Contacts between the two chains:
Residue Y98 in protein 2 is in contact with residue R67 in protein 1 (closest heavy-atom distance 4.7 Å).
Residue Y98 in protein 2 interacts with residue H65 in protein 1 (closest heavy-atom distance 3.1 Å).
Residue D99 in protein 2 is in contact with residue Y68 in protein 1 (closest heavy-atom distance 4.9 Å).
Residue Y98 in protein 2 interacts with residue I64 in protein 1 (closest heavy-atom distance 3.3 Å).
Residue Y98 in protein 2 contacts residue I66 in protein 1 (closest heavy-atom distance 3.4 Å).
Residue E180 in protein 2 contacts residue T63 in protein 1 (closest heavy-atom distance 4.5 Å).
Residue L150 in protein 2 is in contact with residue I66 in protein 1 (closest heavy-atom distance 4.6 Å).
Residue E180 in protein 2 is in contact with residue I64 in protein 1 (closest heavy-atom distance 3.2 Å).
Residue L150 in protein 2 contacts residue L56 in protein 1 (closest heavy-atom distance 3.7 Å).
Residue G181 in protein 2 contacts residue I64 in protein 1 (closest heavy-atom distance 4.5 Å).
Residue L150 in protein 2 contacts residue Y68 in protein 1 (closest heavy-atom distance 3.5 Å).
Residue D99 in protein 2 interacts with residue H65 in protein 1 (closest heavy-atom distance 4.0 Å).
Residue D99 in protein 2 is in contact with residue I66 in protein 1 (closest heavy-atom distance 3.5 Å).
Residue D99 in protein 2 is in contact with residue R67 in protein 1 (closest heavy-atom distance 2.5 Å).

Sequence of protein 1:
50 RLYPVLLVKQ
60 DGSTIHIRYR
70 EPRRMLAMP

Sequence of protein 2:
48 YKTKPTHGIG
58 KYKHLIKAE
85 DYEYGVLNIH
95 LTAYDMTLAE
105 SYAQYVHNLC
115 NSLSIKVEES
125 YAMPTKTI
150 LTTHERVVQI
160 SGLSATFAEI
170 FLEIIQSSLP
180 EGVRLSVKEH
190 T

This data describes a binding interaction between two proteins.